These two protein chains interact to form a complex.

Sequence of the second protein:
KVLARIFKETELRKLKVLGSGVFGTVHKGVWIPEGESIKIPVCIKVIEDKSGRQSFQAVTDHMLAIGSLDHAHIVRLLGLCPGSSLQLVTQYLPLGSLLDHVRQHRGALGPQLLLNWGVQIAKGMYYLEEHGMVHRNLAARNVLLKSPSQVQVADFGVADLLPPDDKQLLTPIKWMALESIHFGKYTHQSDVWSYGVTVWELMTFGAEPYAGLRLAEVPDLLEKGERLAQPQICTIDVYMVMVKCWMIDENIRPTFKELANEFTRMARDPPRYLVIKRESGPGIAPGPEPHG

Contacts between the two chains:
Residue P296 in the second protein interacts with residue Y247 in the first protein (closest heavy-atom distance 3.8 Å).
Residue P298 in the second protein contacts residue M248 in the first protein (closest heavy-atom distance 3.4 Å).
Residue P298 in the second protein interacts with residue V251 in the first protein (closest heavy-atom distance 4.5 Å).
Residue A293 in the second protein is in contact with residue A237 in the first protein (closest heavy-atom distance 3.2 Å).
Residue R235 in the second protein is in contact with residue I292 in the first protein (closest heavy-atom distance 3.3 Å).
Residue P290 in the second protein interacts with residue A237 in the first protein (closest heavy-atom distance 3.5 Å).
Residue T212 in the second protein interacts with residue G289 in the first protein (closest heavy-atom distance 4.3 Å).
Residue W208 in the second protein interacts with residue P290 in the first protein (closest heavy-atom distance 3.6 Å).
Residue I292 in the second protein contacts residue L236 in the first protein (closest heavy-atom distance 4.1 Å).
Residue E234 in the second protein contacts residue P294 in the first protein (closest heavy-atom distance 2.8 Å).
Residue E234 in the second protein is in contact with residue I292 in the first protein (closest heavy-atom distance 3.4 Å).
Residue P296 in the second protein interacts with residue V251 in the first protein (closest heavy-atom distance 4.0 Å).
Residue P290 in the second protein is in contact with residue Q238 in the first protein (closest heavy-atom distance 3.6 Å).
Residue L236 in the second protein interacts with residue I292 in the first protein (closest heavy-atom distance 4.2 Å).
Residue I292 in the second protein is in contact with residue A237 in the first protein (closest heavy-atom distance 3.7 Å).
Residue P296 in the second protein is in contact with residue R235 in the first protein (closest heavy-atom distance 4.5 Å).
Residue A237 in the second protein interacts with residue G291 in the first protein (closest heavy-atom distance 2.9 Å).
Residue E287 in the second protein is in contact with residue G220 in the first protein (closest heavy-atom distance 3.4 Å).
Residue P294 in the second protein contacts residue E234 in the first protein (closest heavy-atom distance 4.5 Å).
Residue G220 in the second protein contacts residue E287 in the first protein (closest heavy-atom distance 3.3 Å).
Residue A237 in the second protein contacts residue I292 in the first protein (closest heavy-atom distance 3.7 Å).
Residue E234 in the second protein contacts residue A293 in the first protein (closest heavy-atom distance 4.3 Å).
Residue E297 in the second protein interacts with residue M248 in the first protein (closest heavy-atom distance 3.5 Å).
Residue A237 in the second protein contacts residue A293 in the first protein (closest heavy-atom distance 3.8 Å).
Residue A293 in the second protein interacts with residue Q238 in the first protein (closest heavy-atom distance 4.4 Å).
Residue P294 in the second protein interacts with residue G233 in the first protein (closest heavy-atom distance 4.5 Å).
Residue T212 in the second protein contacts residue P290 in the first protein (closest heavy-atom distance 4.2 Å).
Residue G295 in the second protein interacts with residue G233 in the first protein (closest heavy-atom distance 2.8 Å).
Residue P239 in the second protein is in contact with residue P290 in the first protein (closest heavy-atom distance 4.0 Å).
Residue A215 in the second protein interacts with residue G289 in the first protein (closest heavy-atom distance 4.5 Å).
Residue L236 in the second protein interacts with residue A293 in the first protein (closest heavy-atom distance 4.4 Å).
Residue Q240 in the second protein interacts with residue Q240 in the first protein (closest heavy-atom distance 4.1 Å).
Residue I292 in the second protein interacts with residue E234 in the first protein (closest heavy-atom distance 3.8 Å).
Residue R286 in the second protein is in contact with residue G220 in the first protein (closest heavy-atom distance 3.4 Å).
Residue I292 in the second protein is in contact with residue L221 in the first protein (closest heavy-atom distance 3.5 Å).
Residue P290 in the second protein contacts residue T212 in the first protein (closest heavy-atom distance 3.9 Å).
Residue G220 in the second protein is in contact with residue R286 in the first protein (closest heavy-atom distance 3.0 Å).
Residue G295 in the second protein interacts with residue E234 in the first protein (closest heavy-atom distance 4.3 Å).
Residue L221 in the second protein is in contact with residue I292 in the first protein (closest heavy-atom distance 3.7 Å).
Residue P290 in the second protein interacts with residue W208 in the first protein (closest heavy-atom distance 4.2 Å).
Residue I292 in the second protein contacts residue R235 in the first protein (closest heavy-atom distance 3.3 Å).
Residue P298 in the second protein contacts residue M255 in the first protein (closest heavy-atom distance 4.3 Å).
Residue A293 in the second protein contacts residue R235 in the first protein (closest heavy-atom distance 2.8 Å).
Residue G291 in the second protein contacts residue A237 in the first protein (closest heavy-atom distance 3.1 Å).
Residue G300 in the second protein interacts with residue K252 in the first protein (closest heavy-atom distance 4.5 Å).
Residue S288 in the second protein contacts residue A219 in the first protein (closest heavy-atom distance 4.1 Å).
Residue A237 in the second protein is in contact with residue P290 in the first protein (closest heavy-atom distance 3.1 Å).
Residue Q238 in the second protein contacts residue P290 in the first protein (closest heavy-atom distance 3.1 Å).
Residue R235 in the second protein interacts with residue A293 in the first protein (closest heavy-atom distance 3.0 Å).
Residue A293 in the second protein contacts residue Y247 in the first protein (closest heavy-atom distance 3.5 Å).
Residue G289 in the second protein is in contact with residue T212 in the first protein (closest heavy-atom distance 4.5 Å).
Residue E287 in the second protein contacts residue A219 in the first protein (closest heavy-atom distance 3.4 Å).
Residue A219 in the second protein is in contact with residue E287 in the first protein (closest heavy-atom distance 3.4 Å).
Residue G233 in the second protein contacts residue P294 in the first protein (closest heavy-atom distance 4.1 Å).
Residue A293 in the second protein interacts with residue E234 in the first protein (closest heavy-atom distance 3.4 Å).
Residue A293 in the second protein contacts residue L236 in the first protein (closest heavy-atom distance 3.5 Å).
Residue Y247 in the second protein contacts residue A293 in the first protein (closest heavy-atom distance 4.0 Å).
Residue P298 in the second protein interacts with residue K252 in the first protein (closest heavy-atom distance 3.9 Å).
Residue P290 in the second protein contacts residue P239 in the first protein (closest heavy-atom distance 4.0 Å).
Residue G289 in the second protein contacts residue A215 in the first protein (closest heavy-atom distance 4.3 Å).

Sequence of the first protein:
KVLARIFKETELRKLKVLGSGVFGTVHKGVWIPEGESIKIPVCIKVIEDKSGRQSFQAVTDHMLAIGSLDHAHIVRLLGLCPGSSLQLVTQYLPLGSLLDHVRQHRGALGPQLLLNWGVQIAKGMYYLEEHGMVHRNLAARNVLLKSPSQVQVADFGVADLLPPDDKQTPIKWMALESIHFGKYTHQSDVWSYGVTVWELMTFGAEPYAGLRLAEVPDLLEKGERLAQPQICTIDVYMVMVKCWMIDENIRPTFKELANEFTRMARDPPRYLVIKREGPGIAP